Sequence of chain B:
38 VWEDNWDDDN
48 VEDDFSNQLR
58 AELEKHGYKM

Sequence of chain A:
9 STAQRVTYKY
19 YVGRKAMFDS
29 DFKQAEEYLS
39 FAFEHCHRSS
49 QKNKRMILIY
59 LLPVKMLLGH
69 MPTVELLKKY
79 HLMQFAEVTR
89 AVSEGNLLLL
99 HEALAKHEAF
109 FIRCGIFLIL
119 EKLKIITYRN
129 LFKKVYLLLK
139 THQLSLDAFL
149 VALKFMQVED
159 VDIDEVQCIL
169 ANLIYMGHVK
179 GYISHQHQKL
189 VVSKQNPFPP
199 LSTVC

Contacts between the two chains:
Residue F153 in chain A interacts with residue E59 in chain B (closest heavy-atom distance 3.6 Å).
Residue P70 in chain A interacts with residue W39 in chain B (closest heavy-atom distance 3.7 Å).
Residue L199 in chain A is in contact with residue W43 in chain B (closest heavy-atom distance 3.9 Å).
Residue F153 in chain A is in contact with residue Q55 in chain B (closest heavy-atom distance 4.0 Å).
Residue M69 in chain A interacts with residue W43 in chain B (closest heavy-atom distance 3.4 Å).
Residue A146 in chain A is in contact with residue Y65 in chain B (closest heavy-atom distance 3.7 Å).
Residue K132 in chain A is in contact with residue D50 in chain B (closest heavy-atom distance 3.1 Å).
Residue M154 in chain A interacts with residue F52 in chain B (closest heavy-atom distance 3.4 Å).
Residue V149 in chain A interacts with residue H63 in chain B (closest heavy-atom distance 3.7 Å).
Residue L60 in chain A interacts with residue W39 in chain B (closest heavy-atom distance 3.8 Å).
Residue K132 in chain A interacts with residue L56 in chain B (closest heavy-atom distance 4.0 Å).
Residue L136 in chain A contacts residue S53 in chain B (closest heavy-atom distance 3.8 Å).
Residue V149 in chain A contacts residue L60 in chain B (closest heavy-atom distance 3.9 Å).
Residue A146 in chain A interacts with residue L60 in chain B (closest heavy-atom distance 3.7 Å).
Residue P70 in chain A contacts residue V38 in chain B (closest heavy-atom distance 3.7 Å).
Residue L137 in chain A contacts residue M67 in chain B (closest heavy-atom distance 3.5 Å).
Residue M69 in chain A interacts with residue E40 in chain B (closest heavy-atom distance 2.7 Å).
Residue L129 in chain A contacts residue F52 in chain B (closest heavy-atom distance 4.0 Å).
Residue G67 in chain A is in contact with residue D41 in chain B (closest heavy-atom distance 4.1 Å).
Residue M69 in chain A contacts residue W39 in chain B (closest heavy-atom distance 3.5 Å).
Residue H68 in chain A is in contact with residue E40 in chain B (closest heavy-atom distance 3.5 Å).
Residue G67 in chain A interacts with residue W43 in chain B (closest heavy-atom distance 2.7 Å).
Residue L137 in chain A contacts residue K66 in chain B (closest heavy-atom distance 3.9 Å).
Residue R127 in chain A contacts residue D44 in chain B (closest heavy-atom distance 2.9 Å).
Residue T71 in chain A interacts with residue E40 in chain B (closest heavy-atom distance 3.6 Å).
Residue L59 in chain A interacts with residue W39 in chain B (closest heavy-atom distance 4.0 Å).
Residue L136 in chain A interacts with residue L56 in chain B (closest heavy-atom distance 3.8 Å).
Residue K132 in chain A is in contact with residue S53 in chain B (closest heavy-atom distance 2.7 Å).
Residue K131 in chain A is in contact with residue D45 in chain B (closest heavy-atom distance 3.5 Å).
Residue K131 in chain A interacts with residue D44 in chain B (closest heavy-atom distance 2.8 Å).
Residue H68 in chain A interacts with residue D41 in chain B (closest heavy-atom distance 2.8 Å).
Residue S143 in chain A interacts with residue Y65 in chain B (closest heavy-atom distance 3.7 Å).
Residue L136 in chain A is in contact with residue V48 in chain B (closest heavy-atom distance 4.1 Å).
Residue D145 in chain A interacts with residue Y65 in chain B (closest heavy-atom distance 2.4 Å).
Residue L56 in chain A interacts with residue W39 in chain B (closest heavy-atom distance 4.1 Å).
Residue L137 in chain A interacts with residue Y65 in chain B (closest heavy-atom distance 3.9 Å).
Residue H68 in chain A is in contact with residue W39 in chain B (closest heavy-atom distance 4.1 Å).
Residue T71 in chain A contacts residue V38 in chain B (closest heavy-atom distance 3.1 Å).
Residue N94 in chain A contacts residue F52 in chain B (closest heavy-atom distance 3.6 Å).
Residue V149 in chain A contacts residue E59 in chain B (closest heavy-atom distance 4.0 Å).
Residue K138 in chain A contacts residue M67 in chain B (closest heavy-atom distance 3.7 Å).
Residue G67 in chain A contacts residue E40 in chain B (closest heavy-atom distance 3.7 Å).
Residue K131 in chain A contacts residue D46 in chain B (closest heavy-atom distance 3.5 Å).
Residue S91 in chain A interacts with residue W43 in chain B (closest heavy-atom distance 3.8 Å).
Residue L136 in chain A contacts residue L60 in chain B (closest heavy-atom distance 4.0 Å).
Residue R127 in chain A contacts residue W43 in chain B (closest heavy-atom distance 4.1 Å).
Residue A150 in chain A contacts residue L56 in chain B (closest heavy-atom distance 3.9 Å).
Residue V133 in chain A is in contact with residue L56 in chain B (closest heavy-atom distance 4.1 Å).
Residue L136 in chain A contacts residue R57 in chain B (closest heavy-atom distance 3.4 Å).
Residue K132 in chain A is in contact with residue F52 in chain B (closest heavy-atom distance 3.9 Å).
Residue L135 in chain A contacts residue D46 in chain B (closest heavy-atom distance 3.7 Å).
Residue N128 in chain A contacts residue W43 in chain B (closest heavy-atom distance 3.5 Å).
Residue L136 in chain A contacts residue M67 in chain B (closest heavy-atom distance 3.2 Å).
Residue E92 in chain A interacts with residue F52 in chain B (closest heavy-atom distance 3.4 Å).
Residue G93 in chain A is in contact with residue F52 in chain B (closest heavy-atom distance 3.9 Å).
Residue L135 in chain A is in contact with residue V48 in chain B (closest heavy-atom distance 3.8 Å).
Residue L74 in chain A interacts with residue V38 in chain B (closest heavy-atom distance 3.6 Å).
Residue F153 in chain A is in contact with residue L56 in chain B (closest heavy-atom distance 4.1 Å).
Residue L74 in chain A is in contact with residue W39 in chain B (closest heavy-atom distance 3.9 Å).
Residue K63 in chain A is in contact with residue W39 in chain B (closest heavy-atom distance 3.6 Å).

These two protein chains interact to form a complex.